Contacts between the two chains:
Residue Q32 in chain B contacts residue Q33 in chain A (closest heavy-atom distance 4.3 Å).
Residue V29 in chain B is in contact with residue V29 in chain A (closest heavy-atom distance 4.3 Å).
Residue L36 in chain B interacts with residue L36 in chain A (closest heavy-atom distance 3.4 Å).
Residue Q33 in chain B is in contact with residue Q32 in chain A (closest heavy-atom distance 4.5 Å).
Residue N40 in chain B is in contact with residue L36 in chain A (closest heavy-atom distance 4.0 Å).
Residue E37 in chain B is in contact with residue L36 in chain A (closest heavy-atom distance 3.8 Å).
Residue V39 in chain B interacts with residue V39 in chain A (closest heavy-atom distance 4.9 Å).
Residue V39 in chain B interacts with residue N40 in chain A (closest heavy-atom distance 3.2 Å).
Residue L36 in chain B contacts residue E37 in chain A (closest heavy-atom distance 3.8 Å).
Residue L36 in chain B contacts residue N40 in chain A (closest heavy-atom distance 3.8 Å).
Residue Q33 in chain B interacts with residue L36 in chain A (closest heavy-atom distance 3.6 Å).
Residue L36 in chain B contacts residue Q33 in chain A (closest heavy-atom distance 3.9 Å).
Residue N40 in chain B interacts with residue V39 in chain A (closest heavy-atom distance 3.1 Å).

Sequence of chain B:
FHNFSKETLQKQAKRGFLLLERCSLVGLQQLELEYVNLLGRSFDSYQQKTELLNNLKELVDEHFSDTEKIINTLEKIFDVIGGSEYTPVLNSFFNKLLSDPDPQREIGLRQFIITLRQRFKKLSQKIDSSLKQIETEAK

Sequence of chain A:
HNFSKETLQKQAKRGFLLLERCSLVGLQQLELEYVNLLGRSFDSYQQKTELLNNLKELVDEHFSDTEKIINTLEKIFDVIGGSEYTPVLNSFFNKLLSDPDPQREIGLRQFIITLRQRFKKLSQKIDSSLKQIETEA

These two protein chains interact to form a complex.